Interface contacts:
Residue H301 in the second protein is in contact with residue N123 in the first protein (closest heavy-atom distance 3.1 Å).
Residue I318 in the second protein is in contact with residue L120 in the first protein (closest heavy-atom distance 3.5 Å).
Residue D202 in the second protein contacts residue D93 in the first protein (closest heavy-atom distance 4.1 Å).
Residue R298 in the second protein contacts residue G125 in the first protein (closest heavy-atom distance 2.8 Å).
Residue E186 in the second protein contacts residue P86 in the first protein (closest heavy-atom distance 3.3 Å).
Residue W189 in the second protein interacts with residue V97 in the first protein (closest heavy-atom distance 4.0 Å).
Residue H296 in the second protein contacts residue P129 in the first protein (closest heavy-atom distance 3.3 Å).
Residue F297 in the second protein interacts with residue G128 in the first protein (closest heavy-atom distance 3.9 Å).
Residue Q323 in the second protein is in contact with residue N123 in the first protein (closest heavy-atom distance 2.9 Å).
Residue L308 in the second protein is in contact with residue K106 in the first protein (closest heavy-atom distance 3.9 Å).
Residue D319 in the second protein contacts residue P116 in the first protein (closest heavy-atom distance 3.8 Å).
Residue W189 in the second protein contacts residue M102 in the first protein (closest heavy-atom distance 4.0 Å).
Residue I259 in the second protein contacts residue D93 in the first protein (closest heavy-atom distance 3.3 Å).
Residue P300 in the second protein contacts residue I124 in the first protein (closest heavy-atom distance 3.2 Å).
Residue F311 in the second protein interacts with residue C110 in the first protein (closest heavy-atom distance 3.7 Å).
Residue W189 in the second protein interacts with residue Y101 in the first protein (closest heavy-atom distance 3.9 Å).
Residue W187 in the second protein interacts with residue V97 in the first protein (closest heavy-atom distance 4.1 Å).
Residue P256 in the second protein interacts with residue K92 in the first protein (closest heavy-atom distance 3.6 Å).
Residue F304 in the second protein interacts with residue M103 in the first protein (closest heavy-atom distance 4.0 Å).
Residue D319 in the second protein interacts with residue L120 in the first protein (closest heavy-atom distance 3.8 Å).
Residue P322 in the second protein contacts residue N123 in the first protein (closest heavy-atom distance 3.5 Å).
Residue F304 in the second protein interacts with residue K106 in the first protein (closest heavy-atom distance 3.7 Å).
Residue A255 in the second protein contacts residue K92 in the first protein (closest heavy-atom distance 3.8 Å).
Residue F198 in the second protein is in contact with residue L126 in the first protein (closest heavy-atom distance 4.1 Å).
Residue I318 in the second protein interacts with residue N123 in the first protein (closest heavy-atom distance 2.9 Å).
Residue Y321 in the second protein is in contact with residue N123 in the first protein (closest heavy-atom distance 3.0 Å).
Residue W189 in the second protein interacts with residue L98 in the first protein (closest heavy-atom distance 3.7 Å).
Residue W187 in the second protein is in contact with residue G94 in the first protein (closest heavy-atom distance 3.5 Å).
Residue R298 in the second protein contacts residue L126 in the first protein (closest heavy-atom distance 3.9 Å).
Residue F297 in the second protein is in contact with residue L126 in the first protein (closest heavy-atom distance 3.4 Å).
Residue I318 in the second protein contacts residue R119 in the first protein (closest heavy-atom distance 3.9 Å).
Residue D319 in the second protein contacts residue R119 in the first protein (closest heavy-atom distance 3.4 Å).
Residue I259 in the second protein interacts with residue V97 in the first protein (closest heavy-atom distance 3.6 Å).
Residue A309 in the second protein contacts residue L109 in the first protein (closest heavy-atom distance 3.4 Å).
Residue R205 in the second protein contacts residue D93 in the first protein (closest heavy-atom distance 2.9 Å).
Residue G185 in the second protein interacts with residue K134 in the first protein (closest heavy-atom distance 4.0 Å).
Residue D202 in the second protein is in contact with residue R89 in the first protein (closest heavy-atom distance 3.3 Å).
Residue S310 in the second protein is in contact with residue L109 in the first protein (closest heavy-atom distance 3.9 Å).
Residue F304 in the second protein interacts with residue N123 in the first protein (closest heavy-atom distance 3.5 Å).
Residue W187 in the second protein interacts with residue M127 in the first protein (closest heavy-atom distance 4.1 Å).
Residue L320 in the second protein contacts residue R119 in the first protein (closest heavy-atom distance 3.3 Å).
Residue G307 in the second protein contacts residue K106 in the first protein (closest heavy-atom distance 3.5 Å).
Residue D303 in the second protein contacts residue K106 in the first protein (closest heavy-atom distance 3.3 Å).
Residue E186 in the second protein interacts with residue Q130 in the first protein (closest heavy-atom distance 2.9 Å).
Residue F304 in the second protein interacts with residue M102 in the first protein (closest heavy-atom distance 4.0 Å).
Residue P322 in the second protein interacts with residue C122 in the first protein (closest heavy-atom distance 4.0 Å).
Residue P300 in the second protein is in contact with residue N123 in the first protein (closest heavy-atom distance 4.0 Å).
Residue G185 in the second protein is in contact with residue Q130 in the first protein (closest heavy-atom distance 2.7 Å).
Residue L308 in the second protein is in contact with residue E105 in the first protein (closest heavy-atom distance 3.7 Å).
Residue P322 in the second protein contacts residue R119 in the first protein (closest heavy-atom distance 4.1 Å).
Residue C188 in the second protein interacts with residue L126 in the first protein (closest heavy-atom distance 3.1 Å).
Residue F304 in the second protein contacts residue I124 in the first protein (closest heavy-atom distance 3.5 Å).
Residue W187 in the second protein is in contact with residue L126 in the first protein (closest heavy-atom distance 3.6 Å).
Residue F311 in the second protein is in contact with residue L109 in the first protein (closest heavy-atom distance 3.5 Å).
Residue E186 in the second protein interacts with residue M127 in the first protein (closest heavy-atom distance 3.2 Å).
Residue F311 in the second protein is in contact with residue K106 in the first protein (closest heavy-atom distance 3.6 Å).
Residue F304 in the second protein interacts with residue L120 in the first protein (closest heavy-atom distance 3.5 Å).
Residue G307 in the second protein interacts with residue E105 in the first protein (closest heavy-atom distance 4.0 Å).
Residue R298 in the second protein interacts with residue I124 in the first protein (closest heavy-atom distance 4.0 Å).
Residue F297 in the second protein is in contact with residue G125 in the first protein (closest heavy-atom distance 3.6 Å).

Sequence of the first protein:
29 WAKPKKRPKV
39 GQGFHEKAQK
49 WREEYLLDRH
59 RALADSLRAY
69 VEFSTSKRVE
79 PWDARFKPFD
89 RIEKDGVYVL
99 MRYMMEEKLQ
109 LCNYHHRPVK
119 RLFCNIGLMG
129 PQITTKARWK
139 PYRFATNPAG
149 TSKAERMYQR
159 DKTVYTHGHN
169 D

The following describes two proteins that form a bound complex.

Sequence of the second protein:
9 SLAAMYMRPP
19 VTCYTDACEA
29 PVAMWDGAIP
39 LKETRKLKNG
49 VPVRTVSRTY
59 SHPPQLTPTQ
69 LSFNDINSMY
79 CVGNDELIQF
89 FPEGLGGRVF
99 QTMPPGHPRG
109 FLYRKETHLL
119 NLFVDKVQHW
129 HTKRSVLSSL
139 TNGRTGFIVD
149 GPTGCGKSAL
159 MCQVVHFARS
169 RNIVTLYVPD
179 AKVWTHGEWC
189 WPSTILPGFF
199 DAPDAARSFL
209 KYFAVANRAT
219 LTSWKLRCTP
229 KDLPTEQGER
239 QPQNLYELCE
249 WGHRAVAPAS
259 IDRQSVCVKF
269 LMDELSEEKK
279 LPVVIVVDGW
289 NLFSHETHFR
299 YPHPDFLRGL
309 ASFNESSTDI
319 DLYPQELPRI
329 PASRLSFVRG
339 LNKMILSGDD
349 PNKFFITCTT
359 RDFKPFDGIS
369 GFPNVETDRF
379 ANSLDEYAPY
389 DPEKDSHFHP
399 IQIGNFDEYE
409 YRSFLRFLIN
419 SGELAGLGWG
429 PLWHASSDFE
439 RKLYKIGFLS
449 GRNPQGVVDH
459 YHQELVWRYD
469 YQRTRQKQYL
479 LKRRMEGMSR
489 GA